Sequence of chain A:
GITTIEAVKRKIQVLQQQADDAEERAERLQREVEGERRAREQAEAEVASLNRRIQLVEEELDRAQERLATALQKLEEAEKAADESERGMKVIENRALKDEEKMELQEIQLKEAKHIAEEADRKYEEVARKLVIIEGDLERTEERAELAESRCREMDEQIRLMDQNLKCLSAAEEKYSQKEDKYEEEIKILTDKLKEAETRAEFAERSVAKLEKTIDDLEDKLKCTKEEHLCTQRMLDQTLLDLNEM

The following describes two proteins that form a bound complex.

Interface contacts:
Residue L19 in chain B interacts with residue V10 in chain A (closest heavy-atom distance 4.9 Å).
Residue L34 in chain B interacts with residue K13 in chain A (closest heavy-atom distance 4.2 Å).
Residue E24 in chain B contacts residue T6 in chain A (closest heavy-atom distance 4.4 Å).
Residue L27 in chain B is in contact with residue T6 in chain A (closest heavy-atom distance 3.8 Å).
Residue E31 in chain B contacts residue A9 in chain A (closest heavy-atom distance 4.4 Å).
Residue R28 in chain B interacts with residue T6 in chain A (closest heavy-atom distance 4.1 Å).
Residue E24 in chain B interacts with residue G3 in chain A (closest heavy-atom distance 4.6 Å).

Sequence of chain B:
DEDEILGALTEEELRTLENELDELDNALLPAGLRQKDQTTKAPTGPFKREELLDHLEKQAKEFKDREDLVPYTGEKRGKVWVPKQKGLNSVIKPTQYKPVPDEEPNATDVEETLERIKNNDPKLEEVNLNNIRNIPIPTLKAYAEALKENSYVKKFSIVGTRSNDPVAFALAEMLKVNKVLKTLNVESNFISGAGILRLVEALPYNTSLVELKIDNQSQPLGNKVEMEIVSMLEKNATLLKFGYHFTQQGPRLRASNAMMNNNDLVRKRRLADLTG